The following describes two proteins that form a bound complex.

Sequence of chain A:
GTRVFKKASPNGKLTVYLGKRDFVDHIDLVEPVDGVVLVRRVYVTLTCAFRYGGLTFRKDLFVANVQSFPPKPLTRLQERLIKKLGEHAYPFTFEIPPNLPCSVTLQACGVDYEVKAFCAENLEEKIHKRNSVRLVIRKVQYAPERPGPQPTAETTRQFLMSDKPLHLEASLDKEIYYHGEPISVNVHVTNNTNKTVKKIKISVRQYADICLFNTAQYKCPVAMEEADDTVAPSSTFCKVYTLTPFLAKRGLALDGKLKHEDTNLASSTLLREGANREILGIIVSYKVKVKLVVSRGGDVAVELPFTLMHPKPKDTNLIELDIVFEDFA

Contacts between the two chains:
Residue D57 in chain B interacts with residue T98 in chain A (closest heavy-atom distance 4.2 Å).
Residue S59 in chain B contacts residue H30 in chain A (closest heavy-atom distance 3.9 Å).
Residue P65 in chain B interacts with residue I369 in chain A (closest heavy-atom distance 3.3 Å).
Residue N17 in chain B interacts with residue D32 in chain A (closest heavy-atom distance 2.9 Å).
Residue R63 in chain B contacts residue K347 in chain A (closest heavy-atom distance 4.4 Å).
Residue K96 in chain B contacts residue D372 in chain A (closest heavy-atom distance 4.2 Å).
Residue N17 in chain B is in contact with residue H30 in chain A (closest heavy-atom distance 3.0 Å).
Residue S59 in chain B interacts with residue V34 in chain A (closest heavy-atom distance 3.9 Å).
Residue I80 in chain B is in contact with residue I369 in chain A (closest heavy-atom distance 4.4 Å).
Residue L82 in chain B is in contact with residue I369 in chain A (closest heavy-atom distance 3.5 Å).
Residue H12 in chain B interacts with residue D32 in chain A (closest heavy-atom distance 3.8 Å).
Residue Q14 in chain B contacts residue D32 in chain A (closest heavy-atom distance 3.1 Å).
Residue F91 in chain B contacts residue L368 in chain A (closest heavy-atom distance 4.0 Å).
Residue N17 in chain B interacts with residue Y173 in chain A (closest heavy-atom distance 3.2 Å).
Residue S59 in chain B is in contact with residue L33 in chain A (closest heavy-atom distance 3.3 Å).
Residue A68 in chain B is in contact with residue L368 in chain A (closest heavy-atom distance 4.1 Å).
Residue K98 in chain B is in contact with residue T366 in chain A (closest heavy-atom distance 4.2 Å).
Residue G19 in chain B interacts with residue Y173 in chain A (closest heavy-atom distance 3.5 Å).
Residue A84 in chain B is in contact with residue L368 in chain A (closest heavy-atom distance 3.6 Å).
Residue R64 in chain B is in contact with residue E370 in chain A (closest heavy-atom distance 3.2 Å).
Residue Q16 in chain B is in contact with residue Y173 in chain A (closest heavy-atom distance 4.1 Å).
Residue S67 in chain B is in contact with residue L368 in chain A (closest heavy-atom distance 2.8 Å).
Residue D57 in chain B contacts residue P36 in chain A (closest heavy-atom distance 3.6 Å).
Residue F91 in chain B interacts with residue N367 in chain A (closest heavy-atom distance 3.7 Å).
Residue I93 in chain B interacts with residue R99 in chain A (closest heavy-atom distance 4.1 Å).
Residue L82 in chain B is in contact with residue L368 in chain A (closest heavy-atom distance 3.7 Å).
Residue S59 in chain B is in contact with residue P36 in chain A (closest heavy-atom distance 4.0 Å).
Residue P65 in chain B interacts with residue L368 in chain A (closest heavy-atom distance 4.3 Å).
Residue I66 in chain B contacts residue L368 in chain A (closest heavy-atom distance 3.0 Å).
Residue K96 in chain B interacts with residue L371 in chain A (closest heavy-atom distance 3.7 Å).
Residue I66 in chain B interacts with residue I369 in chain A (closest heavy-atom distance 3.5 Å).
Residue N92 in chain B is in contact with residue L371 in chain A (closest heavy-atom distance 3.7 Å).
Residue F91 in chain B contacts residue L371 in chain A (closest heavy-atom distance 4.0 Å).
Residue Q89 in chain B contacts residue N367 in chain A (closest heavy-atom distance 3.5 Å).
Residue Q16 in chain B is in contact with residue P175 in chain A (closest heavy-atom distance 3.1 Å).
Residue S67 in chain B interacts with residue N367 in chain A (closest heavy-atom distance 4.1 Å).
Residue T87 in chain B contacts residue L368 in chain A (closest heavy-atom distance 3.7 Å).
Residue S97 in chain B interacts with residue L371 in chain A (closest heavy-atom distance 4.2 Å).
Residue I93 in chain B is in contact with residue L371 in chain A (closest heavy-atom distance 4.3 Å).
Residue R64 in chain B is in contact with residue L371 in chain A (closest heavy-atom distance 3.6 Å).
Residue K98 in chain B interacts with residue N367 in chain A (closest heavy-atom distance 3.1 Å).
Residue Q89 in chain B contacts residue T366 in chain A (closest heavy-atom distance 3.3 Å).
Residue L18 in chain B interacts with residue L33 in chain A (closest heavy-atom distance 4.2 Å).
Residue R64 in chain B contacts residue I369 in chain A (closest heavy-atom distance 3.9 Å).
Residue N60 in chain B is in contact with residue E35 in chain A (closest heavy-atom distance 4.0 Å).
Residue P58 in chain B interacts with residue L33 in chain A (closest heavy-atom distance 3.7 Å).
Residue N17 in chain B is in contact with residue P175 in chain A (closest heavy-atom distance 3.1 Å).
Residue L18 in chain B is in contact with residue H30 in chain A (closest heavy-atom distance 4.0 Å).
Residue L13 in chain B contacts residue D32 in chain A (closest heavy-atom distance 3.6 Å).
Residue F91 in chain B contacts residue I369 in chain A (closest heavy-atom distance 3.5 Å).
Residue N17 in chain B contacts residue I31 in chain A (closest heavy-atom distance 3.7 Å).
Residue N56 in chain B interacts with residue P96 in chain A (closest heavy-atom distance 3.6 Å).
Residue G19 in chain B contacts residue K347 in chain A (closest heavy-atom distance 3.2 Å).
Residue I62 in chain B interacts with residue R99 in chain A (closest heavy-atom distance 3.8 Å).
Residue V50 in chain B interacts with residue I369 in chain A (closest heavy-atom distance 3.9 Å).
Residue Q89 in chain B contacts residue L368 in chain A (closest heavy-atom distance 2.9 Å).
Residue S59 in chain B is in contact with residue E35 in chain A (closest heavy-atom distance 3.5 Å).
Residue P65 in chain B interacts with residue E370 in chain A (closest heavy-atom distance 2.7 Å).
Residue K78 in chain B interacts with residue R99 in chain A (closest heavy-atom distance 4.1 Å).
Residue K83 in chain B contacts residue L368 in chain A (closest heavy-atom distance 3.8 Å).

Sequence of chain B:
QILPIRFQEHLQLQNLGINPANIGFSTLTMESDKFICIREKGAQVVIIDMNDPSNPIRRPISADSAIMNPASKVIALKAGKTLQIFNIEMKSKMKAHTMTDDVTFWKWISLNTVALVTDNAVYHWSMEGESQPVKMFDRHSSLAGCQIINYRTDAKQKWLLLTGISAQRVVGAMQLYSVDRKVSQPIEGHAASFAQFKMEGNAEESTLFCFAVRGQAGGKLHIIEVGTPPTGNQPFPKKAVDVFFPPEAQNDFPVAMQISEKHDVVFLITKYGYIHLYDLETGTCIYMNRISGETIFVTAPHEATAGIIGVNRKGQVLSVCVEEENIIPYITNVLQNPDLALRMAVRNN